Sequence of protein 2:
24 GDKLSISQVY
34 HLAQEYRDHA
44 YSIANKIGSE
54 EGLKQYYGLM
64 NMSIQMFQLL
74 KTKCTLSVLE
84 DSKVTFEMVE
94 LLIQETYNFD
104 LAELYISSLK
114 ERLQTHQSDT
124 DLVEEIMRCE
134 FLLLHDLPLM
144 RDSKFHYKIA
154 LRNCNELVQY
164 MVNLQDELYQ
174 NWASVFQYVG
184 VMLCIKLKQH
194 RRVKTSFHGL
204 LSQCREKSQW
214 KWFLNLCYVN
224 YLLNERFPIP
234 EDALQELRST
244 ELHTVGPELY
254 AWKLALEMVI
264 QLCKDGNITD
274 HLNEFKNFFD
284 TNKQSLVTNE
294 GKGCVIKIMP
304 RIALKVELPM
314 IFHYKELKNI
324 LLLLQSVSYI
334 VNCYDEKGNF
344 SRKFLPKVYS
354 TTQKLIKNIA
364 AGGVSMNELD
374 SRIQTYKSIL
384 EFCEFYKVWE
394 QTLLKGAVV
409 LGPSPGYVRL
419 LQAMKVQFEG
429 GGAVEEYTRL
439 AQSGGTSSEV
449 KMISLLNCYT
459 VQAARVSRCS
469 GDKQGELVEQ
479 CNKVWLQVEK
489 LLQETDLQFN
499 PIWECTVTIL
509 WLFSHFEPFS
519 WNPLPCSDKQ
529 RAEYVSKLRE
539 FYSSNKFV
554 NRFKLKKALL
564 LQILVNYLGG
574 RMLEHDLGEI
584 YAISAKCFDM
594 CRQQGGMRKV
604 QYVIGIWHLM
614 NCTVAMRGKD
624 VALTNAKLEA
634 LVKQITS

These two protein chains interact to form a complex.

Residue-level contacts at the interface:
Residue H42 in protein 2 interacts with residue F125 in protein 1 (closest heavy-atom distance 2.6 Å).
Residue N48 in protein 2 contacts residue T112 in protein 1 (closest heavy-atom distance 3.1 Å).
Residue K380 in protein 2 is in contact with residue N110 in protein 1 (closest heavy-atom distance 2.8 Å).
Residue N227 in protein 2 interacts with residue A52 in protein 1 (closest heavy-atom distance 3.0 Å).
Residue L307 in protein 2 interacts with residue L63 in protein 1 (closest heavy-atom distance 3.2 Å).
Residue S412 in protein 2 interacts with residue D49 in protein 1 (closest heavy-atom distance 2.8 Å).
Residue Q97 in protein 2 is in contact with residue R60 in protein 1 (closest heavy-atom distance 3.1 Å).
Residue T504 in protein 2 contacts residue Y44 in protein 1 (closest heavy-atom distance 2.7 Å).
Residue S465 in protein 2 contacts residue E35 in protein 1 (closest heavy-atom distance 2.8 Å).
Residue N455 in protein 2 is in contact with residue L42 in protein 1 (closest heavy-atom distance 2.9 Å).
Residue Y605 in protein 2 is in contact with residue P23 in protein 1 (closest heavy-atom distance 2.7 Å).
Residue Q377 in protein 2 contacts residue N110 in protein 1 (closest heavy-atom distance 2.7 Å).
Residue N101 in protein 2 is in contact with residue V104 in protein 1 (closest heavy-atom distance 2.8 Å).
Residue Y415 in protein 2 contacts residue D49 in protein 1 (closest heavy-atom distance 2.9 Å).
Residue T78 in protein 2 is in contact with residue R77 in protein 1 (closest heavy-atom distance 2.9 Å).
Residue E310 in protein 2 is in contact with residue R60 in protein 1 (closest heavy-atom distance 2.8 Å).
Residue N223 in protein 2 interacts with residue A52 in protein 1 (closest heavy-atom distance 3.1 Å).
Residue K86 in protein 2 is in contact with residue K67 in protein 1 (closest heavy-atom distance 3.2 Å).
Residue T99 in protein 2 contacts residue V104 in protein 1 (closest heavy-atom distance 3.1 Å).
Residue H42 in protein 2 is in contact with residue E127 in protein 1 (closest heavy-atom distance 3.1 Å).
Residue Y39 in protein 2 is in contact with residue A133 in protein 1 (closest heavy-atom distance 2.5 Å).
Residue E38 in protein 2 is in contact with residue S130 in protein 1 (closest heavy-atom distance 2.8 Å).
Residue D373 in protein 2 contacts residue S109 in protein 1 (closest heavy-atom distance 2.9 Å).
Residue D373 in protein 2 contacts residue N110 in protein 1 (closest heavy-atom distance 2.9 Å).
Residue M143 in protein 2 is in contact with residue K106 in protein 1 (closest heavy-atom distance 3.2 Å).
Residue E447 in protein 2 contacts residue K48 in protein 1 (closest heavy-atom distance 2.7 Å).
Residue D103 in protein 2 interacts with residue K100 in protein 1 (closest heavy-atom distance 2.6 Å).
Residue E98 in protein 2 interacts with residue K106 in protein 1 (closest heavy-atom distance 3.0 Å).
Residue I50 in protein 2 is in contact with residue T112 in protein 1 (closest heavy-atom distance 3.1 Å).
Residue S518 in protein 2 is in contact with residue R32 in protein 1 (closest heavy-atom distance 2.9 Å).
Residue R466 in protein 2 interacts with residue E38 in protein 1 (closest heavy-atom distance 2.8 Å).
Residue W392 in protein 2 interacts with residue S43 in protein 1 (closest heavy-atom distance 2.9 Å).
Residue E515 in protein 2 contacts residue R32 in protein 1 (closest heavy-atom distance 3.1 Å).
Residue N101 in protein 2 is in contact with residue K100 in protein 1 (closest heavy-atom distance 3.0 Å).
Residue K26 in protein 2 contacts residue V79 in protein 1 (closest heavy-atom distance 3.2 Å).
Residue E515 in protein 2 interacts with residue L13 in protein 1 (closest heavy-atom distance 2.3 Å).
Residue Q425 in protein 2 contacts residue D39 in protein 1 (closest heavy-atom distance 3.2 Å).
Residue E447 in protein 2 interacts with residue D49 in protein 1 (closest heavy-atom distance 3.2 Å).
Residue N227 in protein 2 contacts residue A53 in protein 1 (closest heavy-atom distance 3.1 Å).
Residue Q425 in protein 2 is in contact with residue E38 in protein 1 (closest heavy-atom distance 3.2 Å).
Residue N101 in protein 2 is in contact with residue R102 in protein 1 (closest heavy-atom distance 2.8 Å).
Residue Y100 in protein 2 is in contact with residue V104 in protein 1 (closest heavy-atom distance 2.9 Å).
Residue R131 in protein 2 is in contact with residue L63 in protein 1 (closest heavy-atom distance 2.6 Å).
Residue N223 in protein 2 is in contact with residue N56 in protein 1 (closest heavy-atom distance 3.1 Å).
Residue Y389 in protein 2 is in contact with residue P47 in protein 1 (closest heavy-atom distance 2.8 Å).
Residue E93 in protein 2 interacts with residue R60 in protein 1 (closest heavy-atom distance 2.5 Å).
Residue E53 in protein 2 interacts with residue R107 in protein 1 (closest heavy-atom distance 2.5 Å).
Residue L27 in protein 2 interacts with residue V79 in protein 1 (closest heavy-atom distance 2.7 Å).
Residue A47 in protein 2 interacts with residue T112 in protein 1 (closest heavy-atom distance 2.7 Å).
Residue K308 in protein 2 contacts residue S62 in protein 1 (closest heavy-atom distance 3.0 Å).
Residue I29 in protein 2 contacts residue R77 in protein 1 (closest heavy-atom distance 3.1 Å).
Residue I50 in protein 2 interacts with residue F111 in protein 1 (closest heavy-atom distance 3.2 Å).
Residue I50 in protein 2 contacts residue S113 in protein 1 (closest heavy-atom distance 3.2 Å).
Residue W519 in protein 2 is in contact with residue E35 in protein 1 (closest heavy-atom distance 3.1 Å).
Residue Y60 in protein 2 contacts residue K106 in protein 1 (closest heavy-atom distance 2.5 Å).
Residue P516 in protein 2 interacts with residue R32 in protein 1 (closest heavy-atom distance 3.1 Å).
Residue E83 in protein 2 interacts with residue R77 in protein 1 (closest heavy-atom distance 2.8 Å).
Residue D25 in protein 2 interacts with residue I81 in protein 1 (closest heavy-atom distance 3.1 Å).
Residue N227 in protein 2 interacts with residue N56 in protein 1 (closest heavy-atom distance 2.9 Å).
Residue K602 in protein 2 contacts residue D39 in protein 1 (closest heavy-atom distance 3.0 Å).

Sequence of protein 1:
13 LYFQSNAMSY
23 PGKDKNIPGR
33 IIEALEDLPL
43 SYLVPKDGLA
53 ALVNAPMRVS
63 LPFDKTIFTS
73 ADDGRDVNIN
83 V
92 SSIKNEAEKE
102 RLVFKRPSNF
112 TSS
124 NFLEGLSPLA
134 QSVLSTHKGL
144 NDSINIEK